Sequence of chain B:
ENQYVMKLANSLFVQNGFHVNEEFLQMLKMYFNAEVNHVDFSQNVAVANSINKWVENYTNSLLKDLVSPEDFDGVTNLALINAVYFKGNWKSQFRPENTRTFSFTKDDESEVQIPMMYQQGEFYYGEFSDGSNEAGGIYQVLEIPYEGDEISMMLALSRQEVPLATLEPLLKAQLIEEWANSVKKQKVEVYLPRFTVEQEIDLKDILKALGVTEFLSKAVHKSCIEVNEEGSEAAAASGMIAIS

Sequence of chain A:
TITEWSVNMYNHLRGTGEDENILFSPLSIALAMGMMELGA

Contacts between the two chains:
Residue Q199 in chain B is in contact with residue L23 in chain A (closest heavy-atom distance 2.6 Å).
Residue I201 in chain B contacts residue L13 in chain A (closest heavy-atom distance 3.3 Å).
Residue S255 in chain B contacts residue A32 in chain A (closest heavy-atom distance 4.1 Å).
Residue I81 in chain B is in contact with residue M35 in chain A (closest heavy-atom distance 4.0 Å).
Residue M6 in chain B interacts with residue L27 in chain A (closest heavy-atom distance 3.7 Å).
Residue F24 in chain B is in contact with residue M35 in chain A (closest heavy-atom distance 4.1 Å).
Residue N10 in chain B contacts residue L31 in chain A (closest heavy-atom distance 4.0 Å).
Residue S255 in chain B contacts residue I29 in chain A (closest heavy-atom distance 3.6 Å).
Residue E168 in chain B interacts with residue R14 in chain A (closest heavy-atom distance 3.0 Å).
Residue A173 in chain B is in contact with residue E4 in chain A (closest heavy-atom distance 2.9 Å).
Residue A253 in chain B contacts residue S25 in chain A (closest heavy-atom distance 3.5 Å).
Residue L8 in chain B contacts residue L31 in chain A (closest heavy-atom distance 3.7 Å).
Residue P169 in chain B is in contact with residue R14 in chain A (closest heavy-atom distance 3.7 Å).
Residue S240 in chain B is in contact with residue L23 in chain A (closest heavy-atom distance 3.0 Å).
Residue K172 in chain B interacts with residue V7 in chain A (closest heavy-atom distance 4.2 Å).
Residue F24 in chain B interacts with residue G39 in chain A (closest heavy-atom distance 4.2 Å).
Residue E168 in chain B interacts with residue Y10 in chain A (closest heavy-atom distance 3.7 Å).
Residue L28 in chain B is in contact with residue M35 in chain A (closest heavy-atom distance 3.7 Å).
Residue L210 in chain B is in contact with residue M9 in chain A (closest heavy-atom distance 3.5 Å).
Residue C241 in chain B interacts with residue L23 in chain A (closest heavy-atom distance 3.6 Å).
Residue I176 in chain B contacts residue T3 in chain A (closest heavy-atom distance 3.2 Å).
Residue V197 in chain B contacts residue N21 in chain A (closest heavy-atom distance 4.2 Å).
Residue F32 in chain B is in contact with residue G34 in chain A (closest heavy-atom distance 3.3 Å).
Residue Q199 in chain B contacts residue L13 in chain A (closest heavy-atom distance 3.1 Å).
Residue V212 in chain B is in contact with residue M33 in chain A (closest heavy-atom distance 3.8 Å).
Residue M257 in chain B interacts with residue M36 in chain A (closest heavy-atom distance 4.0 Å).
Residue Q199 in chain B is in contact with residue N21 in chain A (closest heavy-atom distance 3.4 Å).
Residue L28 in chain B is in contact with residue L38 in chain A (closest heavy-atom distance 3.4 Å).
Residue N82 in chain B is in contact with residue S28 in chain A (closest heavy-atom distance 3.2 Å).
Residue M27 in chain B contacts residue L38 in chain A (closest heavy-atom distance 3.5 Å).
Residue L80 in chain B is in contact with residue M35 in chain A (closest heavy-atom distance 3.9 Å).
Residue A173 in chain B contacts residue T3 in chain A (closest heavy-atom distance 4.0 Å).
Residue I206 in chain B interacts with residue M9 in chain A (closest heavy-atom distance 3.5 Å).
Residue A254 in chain B interacts with residue S28 in chain A (closest heavy-atom distance 4.1 Å).
Residue H238 in chain B contacts residue I29 in chain A (closest heavy-atom distance 3.4 Å).
Residue H238 in chain B is in contact with residue S25 in chain A (closest heavy-atom distance 3.2 Å).
Residue I201 in chain B interacts with residue L23 in chain A (closest heavy-atom distance 3.5 Å).
Residue F32 in chain B is in contact with residue M35 in chain A (closest heavy-atom distance 3.3 Å).
Residue M257 in chain B contacts residue A32 in chain A (closest heavy-atom distance 4.0 Å).
Residue L171 in chain B is in contact with residue V7 in chain A (closest heavy-atom distance 4.0 Å).
Residue F32 in chain B interacts with residue L31 in chain A (closest heavy-atom distance 3.5 Å).
Residue L207 in chain B is in contact with residue M33 in chain A (closest heavy-atom distance 3.5 Å).
Residue N82 in chain B interacts with residue L31 in chain A (closest heavy-atom distance 3.2 Å).
Residue K106 in chain B is in contact with residue D19 in chain A (closest heavy-atom distance 2.9 Å).
Residue L171 in chain B interacts with residue Y10 in chain A (closest heavy-atom distance 3.9 Å).
Residue N10 in chain B interacts with residue M35 in chain A (closest heavy-atom distance 3.0 Å).
Residue H238 in chain B interacts with residue F24 in chain A (closest heavy-atom distance 3.5 Å).
Residue A173 in chain B contacts residue V7 in chain A (closest heavy-atom distance 4.1 Å).
Residue V84 in chain B contacts residue S28 in chain A (closest heavy-atom distance 3.5 Å).
Residue K172 in chain B contacts residue E4 in chain A (closest heavy-atom distance 3.9 Å).
Residue S255 in chain B is in contact with residue S28 in chain A (closest heavy-atom distance 3.4 Å).
Residue I206 in chain B is in contact with residue H12 in chain A (closest heavy-atom distance 3.6 Å).
Residue V197 in chain B is in contact with residue L23 in chain A (closest heavy-atom distance 3.4 Å).
Residue I242 in chain B interacts with residue L23 in chain A (closest heavy-atom distance 3.8 Å).
Residue F24 in chain B is in contact with residue L38 in chain A (closest heavy-atom distance 3.4 Å).
Residue F32 in chain B contacts residue L38 in chain A (closest heavy-atom distance 3.7 Å).
Residue S240 in chain B contacts residue F24 in chain A (closest heavy-atom distance 3.8 Å).
Residue V84 in chain B interacts with residue S25 in chain A (closest heavy-atom distance 4.2 Å).
Residue L203 in chain B interacts with residue I29 in chain A (closest heavy-atom distance 3.6 Å).
Residue Q199 in chain B is in contact with residue I22 in chain A (closest heavy-atom distance 2.9 Å).

These two protein chains interact to form a complex.